Contacts between the two chains:
Residue A100 in chain B contacts residue V8 in chain A (closest heavy-atom distance 4.8 Å).
Residue N101 in chain B contacts residue V8 in chain A (closest heavy-atom distance 5.0 Å).
Residue M60 in chain B interacts with residue V8 in chain A (closest heavy-atom distance 3.9 Å).
Residue K81 in chain B interacts with residue G4 in chain A (closest heavy-atom distance 4.2 Å).
Residue R54 in chain B is in contact with residue E10 in chain A (closest heavy-atom distance 4.4 Å).
Residue N101 in chain B is in contact with residue V5 in chain A (closest heavy-atom distance 4.1 Å).
Residue W120 in chain B contacts residue A9 in chain A (closest heavy-atom distance 2.9 Å).
Residue L121 in chain B interacts with residue A9 in chain A (closest heavy-atom distance 3.7 Å).
Residue F59 in chain B contacts residue A9 in chain A (closest heavy-atom distance 3.3 Å).
Residue H125 in chain B contacts residue T7 in chain A (closest heavy-atom distance 3.3 Å).
Residue Q62 in chain B contacts residue V8 in chain A (closest heavy-atom distance 3.8 Å).
Residue I56 in chain B is in contact with residue E10 in chain A (closest heavy-atom distance 4.0 Å).
Residue R147 in chain B interacts with residue E10 in chain A (closest heavy-atom distance 4.5 Å).
Residue Q62 in chain B interacts with residue A6 in chain A (closest heavy-atom distance 3.4 Å).
Residue G71 in chain B contacts residue A6 in chain A (closest heavy-atom distance 4.5 Å).
Residue Q62 in chain B is in contact with residue T7 in chain A (closest heavy-atom distance 4.0 Å).
Residue F59 in chain B interacts with residue V8 in chain A (closest heavy-atom distance 4.1 Å).
Residue A100 in chain B is in contact with residue A6 in chain A (closest heavy-atom distance 4.0 Å).
Residue A102 in chain B interacts with residue G4 in chain A (closest heavy-atom distance 3.6 Å).
Residue A102 in chain B contacts residue A6 in chain A (closest heavy-atom distance 4.2 Å).
Residue G71 in chain B is in contact with residue V5 in chain A (closest heavy-atom distance 3.6 Å).
Residue K81 in chain B contacts residue H3 in chain A (closest heavy-atom distance 3.4 Å).
Residue F112 in chain B is in contact with residue V8 in chain A (closest heavy-atom distance 3.6 Å).
Residue N101 in chain B contacts residue T7 in chain A (closest heavy-atom distance 2.8 Å).
Residue A102 in chain B contacts residue V5 in chain A (closest heavy-atom distance 3.6 Å).
Residue A102 in chain B contacts residue T7 in chain A (closest heavy-atom distance 4.7 Å).
Residue R54 in chain B contacts residue V8 in chain A (closest heavy-atom distance 2.8 Å).
Residue E119 in chain B interacts with residue K11 in chain A (closest heavy-atom distance 3.6 Å).
Residue Q110 in chain B interacts with residue V5 in chain A (closest heavy-atom distance 4.9 Å).
Residue F59 in chain B is in contact with residue E10 in chain A (closest heavy-atom distance 3.7 Å).
Residue A100 in chain B interacts with residue T7 in chain A (closest heavy-atom distance 3.6 Å).
Residue H125 in chain B is in contact with residue V8 in chain A (closest heavy-atom distance 3.9 Å).
Residue W120 in chain B is in contact with residue E10 in chain A (closest heavy-atom distance 3.6 Å).
Residue L121 in chain B is in contact with residue V8 in chain A (closest heavy-atom distance 3.4 Å).
Residue H125 in chain B interacts with residue A9 in chain A (closest heavy-atom distance 4.8 Å).
Residue R54 in chain B is in contact with residue A9 in chain A (closest heavy-atom distance 4.6 Å).
Residue N101 in chain B is in contact with residue A6 in chain A (closest heavy-atom distance 3.5 Å).
Residue T72 in chain B is in contact with residue V5 in chain A (closest heavy-atom distance 3.8 Å).
Residue Q110 in chain B interacts with residue A6 in chain A (closest heavy-atom distance 3.7 Å).
Residue W120 in chain B is in contact with residue K11 in chain A (closest heavy-atom distance 3.4 Å).
Residue R54 in chain B contacts residue T7 in chain A (closest heavy-atom distance 4.4 Å).

Sequence of chain B:
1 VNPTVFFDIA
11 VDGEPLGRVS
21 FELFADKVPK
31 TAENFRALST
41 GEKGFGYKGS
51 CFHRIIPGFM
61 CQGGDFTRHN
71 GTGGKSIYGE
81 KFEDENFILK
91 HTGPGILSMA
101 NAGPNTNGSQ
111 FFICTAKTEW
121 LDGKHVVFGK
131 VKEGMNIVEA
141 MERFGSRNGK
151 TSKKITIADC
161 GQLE

These two protein chains interact to form a complex.

Sequence of chain A:
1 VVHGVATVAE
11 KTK